Residue-level contacts at the interface:
Residue K156 in chain B contacts residue D5 in chain A (closest heavy-atom distance 2.3 Å).
Residue M110 in chain B contacts residue T11 in chain A (closest heavy-atom distance 3.6 Å).
Residue E259 in chain B interacts with residue K74 in chain A (closest heavy-atom distance 2.7 Å).
Residue Y246 in chain B interacts with residue I63 in chain A (closest heavy-atom distance 3.2 Å).
Residue V290 in chain B contacts residue R97 in chain A (closest heavy-atom distance 3.6 Å).
Residue G289 in chain B is in contact with residue R97 in chain A (closest heavy-atom distance 3.3 Å).
Residue E259 in chain B interacts with residue L46 in chain A (closest heavy-atom distance 3.8 Å).
Residue P243 in chain B is in contact with residue E60 in chain A (closest heavy-atom distance 3.2 Å).
Residue L126 in chain B interacts with residue W7 in chain A (closest heavy-atom distance 3.1 Å).
Residue T287 in chain B is in contact with residue M95 in chain A (closest heavy-atom distance 3.7 Å).
Residue A171 in chain B contacts residue W7 in chain A (closest heavy-atom distance 3.8 Å).
Residue Y246 in chain B interacts with residue I49 in chain A (closest heavy-atom distance 3.8 Å).
Residue L158 in chain B contacts residue D6 in chain A (closest heavy-atom distance 3.4 Å).
Residue Q173 in chain B contacts residue D5 in chain A (closest heavy-atom distance 3.5 Å).
Residue Y246 in chain B is in contact with residue W50 in chain A (closest heavy-atom distance 3.2 Å).
Residue R213 in chain B is in contact with residue E60 in chain A (closest heavy-atom distance 3.1 Å).
Residue M285 in chain B contacts residue T47 in chain A (closest heavy-atom distance 3.4 Å).
Residue Y246 in chain B contacts residue F65 in chain A (closest heavy-atom distance 3.8 Å).
Residue S160 in chain B is in contact with residue F33 in chain A (closest heavy-atom distance 3.8 Å).
Residue R169 in chain B contacts residue M12 in chain A (closest heavy-atom distance 3.1 Å).
Residue L126 in chain B interacts with residue L9 in chain A (closest heavy-atom distance 3.4 Å).
Residue E259 in chain B contacts residue H42 in chain A (closest heavy-atom distance 3.3 Å).
Residue M285 in chain B interacts with residue Y51 in chain A (closest heavy-atom distance 3.3 Å).
Residue M244 in chain B is in contact with residue Y51 in chain A (closest heavy-atom distance 2.7 Å).
Residue K248 in chain B contacts residue T47 in chain A (closest heavy-atom distance 3.4 Å).
Residue R169 in chain B contacts residue D10 in chain A (closest heavy-atom distance 3.7 Å).
Residue E161 in chain B contacts residue F33 in chain A (closest heavy-atom distance 3.6 Å).
Residue P243 in chain B contacts residue Y51 in chain A (closest heavy-atom distance 3.8 Å).
Residue T287 in chain B contacts residue Y51 in chain A (closest heavy-atom distance 3.5 Å).
Residue T124 in chain B contacts residue D6 in chain A (closest heavy-atom distance 3.5 Å).
Residue D260 in chain B is in contact with residue E75 in chain A (closest heavy-atom distance 3.4 Å).
Residue E259 in chain B contacts residue T47 in chain A (closest heavy-atom distance 3.5 Å).
Residue L158 in chain B is in contact with residue D5 in chain A (closest heavy-atom distance 3.3 Å).
Residue D260 in chain B contacts residue K76 in chain A (closest heavy-atom distance 3.4 Å).
Residue T287 in chain B interacts with residue E60 in chain A (closest heavy-atom distance 3.6 Å).
Residue I264 in chain B contacts residue P62 in chain A (closest heavy-atom distance 3.7 Å).
Residue S286 in chain B is in contact with residue Y51 in chain A (closest heavy-atom distance 3.2 Å).
Residue R159 in chain B interacts with residue W7 in chain A (closest heavy-atom distance 3.5 Å).
Residue S160 in chain B interacts with residue H32 in chain A (closest heavy-atom distance 3.5 Å).
Residue D260 in chain B interacts with residue K74 in chain A (closest heavy-atom distance 2.8 Å).
Residue R169 in chain B interacts with residue H32 in chain A (closest heavy-atom distance 3.0 Å).
Residue M244 in chain B interacts with residue P62 in chain A (closest heavy-atom distance 3.3 Å).
Residue S160 in chain B interacts with residue W7 in chain A (closest heavy-atom distance 3.4 Å).
Residue D261 in chain B interacts with residue R66 in chain A (closest heavy-atom distance 3.2 Å).
Residue S286 in chain B interacts with residue R97 in chain A (closest heavy-atom distance 3.5 Å).
Residue E259 in chain B is in contact with residue Y38 in chain A (closest heavy-atom distance 2.2 Å).
Residue V290 in chain B is in contact with residue T99 in chain A (closest heavy-atom distance 3.7 Å).
Residue I264 in chain B contacts residue I63 in chain A (closest heavy-atom distance 3.7 Å).
Residue I264 in chain B interacts with residue N64 in chain A (closest heavy-atom distance 3.6 Å).
Residue Q173 in chain B interacts with residue C4 in chain A (closest heavy-atom distance 3.2 Å).
Residue L158 in chain B interacts with residue W7 in chain A (closest heavy-atom distance 3.9 Å).
Residue R209 in chain B interacts with residue D58 in chain A (closest heavy-atom distance 3.2 Å).
Residue E175 in chain B contacts residue C4 in chain A (closest heavy-atom distance 3.6 Å).
Residue E259 in chain B is in contact with residue L48 in chain A (closest heavy-atom distance 3.5 Å).
Residue Q173 in chain B is in contact with residue D6 in chain A (closest heavy-atom distance 2.6 Å).
Residue E161 in chain B contacts residue K35 in chain A (closest heavy-atom distance 3.2 Å).
Residue Y246 in chain B interacts with residue P62 in chain A (closest heavy-atom distance 3.7 Å).
Residue R169 in chain B is in contact with residue F33 in chain A (closest heavy-atom distance 3.6 Å).
Residue V211 in chain B is in contact with residue D58 in chain A (closest heavy-atom distance 3.7 Å).
Residue P245 in chain B is in contact with residue Y51 in chain A (closest heavy-atom distance 3.5 Å).

These two protein chains interact to form a complex.

Sequence of chain A:
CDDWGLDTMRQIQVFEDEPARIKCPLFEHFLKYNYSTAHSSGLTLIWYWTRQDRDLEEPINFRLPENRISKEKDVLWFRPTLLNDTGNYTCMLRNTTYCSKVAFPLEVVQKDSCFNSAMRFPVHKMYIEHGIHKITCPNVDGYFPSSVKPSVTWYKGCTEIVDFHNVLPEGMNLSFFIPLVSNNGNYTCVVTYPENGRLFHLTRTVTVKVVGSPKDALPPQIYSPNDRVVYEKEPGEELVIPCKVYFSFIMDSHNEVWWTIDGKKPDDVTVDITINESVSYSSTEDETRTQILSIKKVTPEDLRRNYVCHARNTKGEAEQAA

Sequence of chain B:
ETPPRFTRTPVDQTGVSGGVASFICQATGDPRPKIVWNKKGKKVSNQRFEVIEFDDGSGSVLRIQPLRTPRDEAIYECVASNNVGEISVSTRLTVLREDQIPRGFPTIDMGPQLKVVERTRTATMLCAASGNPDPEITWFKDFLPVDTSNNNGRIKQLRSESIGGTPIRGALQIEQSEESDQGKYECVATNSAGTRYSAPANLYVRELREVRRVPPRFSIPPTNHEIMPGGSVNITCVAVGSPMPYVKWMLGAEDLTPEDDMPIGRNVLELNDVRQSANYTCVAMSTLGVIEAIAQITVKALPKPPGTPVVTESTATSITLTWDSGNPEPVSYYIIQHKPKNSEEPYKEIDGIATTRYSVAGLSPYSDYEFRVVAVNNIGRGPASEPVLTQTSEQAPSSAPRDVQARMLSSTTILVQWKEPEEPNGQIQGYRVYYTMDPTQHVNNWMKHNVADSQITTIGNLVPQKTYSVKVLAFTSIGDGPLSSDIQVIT